Sequence of chain A:
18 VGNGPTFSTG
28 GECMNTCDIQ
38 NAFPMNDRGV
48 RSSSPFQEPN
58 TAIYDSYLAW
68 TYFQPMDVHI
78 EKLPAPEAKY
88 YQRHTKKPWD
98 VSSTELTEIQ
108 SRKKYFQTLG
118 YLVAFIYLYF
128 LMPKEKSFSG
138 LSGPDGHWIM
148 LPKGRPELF

Sequence of chain B:
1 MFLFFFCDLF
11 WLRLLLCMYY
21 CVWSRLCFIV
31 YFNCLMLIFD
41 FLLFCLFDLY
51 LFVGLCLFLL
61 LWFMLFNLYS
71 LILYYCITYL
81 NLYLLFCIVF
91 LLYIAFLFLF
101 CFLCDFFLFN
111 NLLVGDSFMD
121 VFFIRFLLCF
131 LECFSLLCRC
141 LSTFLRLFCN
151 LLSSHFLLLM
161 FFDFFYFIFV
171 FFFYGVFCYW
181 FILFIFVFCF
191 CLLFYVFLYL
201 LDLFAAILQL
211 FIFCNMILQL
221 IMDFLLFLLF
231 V

Residue-level contacts at the interface:
Residue L14 in chain B is in contact with residue Y118 in chain A (closest heavy-atom distance 4.0 Å).
Residue M18 in chain B contacts residue T115 in chain A (closest heavy-atom distance 4.0 Å).
Residue F10 in chain B contacts residue A121 in chain A (closest heavy-atom distance 3.7 Å).
Residue C17 in chain B is in contact with residue Q114 in chain A (closest heavy-atom distance 4.0 Å).
Residue C27 in chain B contacts residue G27 in chain A (closest heavy-atom distance 3.7 Å).
Residue L3 in chain B interacts with residue E132 in chain A (closest heavy-atom distance 3.6 Å).
Residue R25 in chain B is in contact with residue M31 in chain A (closest heavy-atom distance 4.0 Å).
Residue C27 in chain B interacts with residue T26 in chain A (closest heavy-atom distance 3.4 Å).
Residue C17 in chain B is in contact with residue K111 in chain A (closest heavy-atom distance 3.7 Å).
Residue R25 in chain B is in contact with residue F40 in chain A (closest heavy-atom distance 3.9 Å).
Residue L14 in chain B contacts residue L119 in chain A (closest heavy-atom distance 3.6 Å).
Residue F6 in chain B is in contact with residue M129 in chain A (closest heavy-atom distance 3.9 Å).
Residue F6 in chain B contacts residue L125 in chain A (closest heavy-atom distance 3.5 Å).
Residue R13 in chain B interacts with residue Y118 in chain A (closest heavy-atom distance 3.3 Å).
Residue F10 in chain B is in contact with residue Y118 in chain A (closest heavy-atom distance 3.9 Å).
Residue F28 in chain B contacts residue G28 in chain A (closest heavy-atom distance 3.4 Å).
Residue C7 in chain B interacts with residue Y126 in chain A (closest heavy-atom distance 4.6 Å).
Residue C27 in chain B is in contact with residue E29 in chain A (closest heavy-atom distance 4.1 Å).
Residue W11 in chain B interacts with residue F122 in chain A (closest heavy-atom distance 4.2 Å).
Residue F28 in chain B is in contact with residue G27 in chain A (closest heavy-atom distance 3.1 Å).
Residue C21 in chain B is in contact with residue K111 in chain A (closest heavy-atom distance 3.8 Å).
Residue F10 in chain B is in contact with residue F122 in chain A (closest heavy-atom distance 4.7 Å).
Residue F28 in chain B contacts residue E29 in chain A (closest heavy-atom distance 4.1 Å).
Residue W11 in chain B contacts residue L119 in chain A (closest heavy-atom distance 4.2 Å).
Residue F10 in chain B contacts residue Y126 in chain A (closest heavy-atom distance 5.0 Å).
Residue D8 in chain B is in contact with residue Y126 in chain A (closest heavy-atom distance 2.1 Å).
Residue F28 in chain B interacts with residue L65 in chain A (closest heavy-atom distance 4.4 Å).
Residue C21 in chain B interacts with residue S108 in chain A (closest heavy-atom distance 4.6 Å).
Residue C21 in chain B interacts with residue Q107 in chain A (closest heavy-atom distance 4.2 Å).
Residue R25 in chain B interacts with residue S25 in chain A (closest heavy-atom distance 3.3 Å).
Residue R25 in chain B interacts with residue I36 in chain A (closest heavy-atom distance 4.1 Å).
Residue S24 in chain B interacts with residue S25 in chain A (closest heavy-atom distance 4.1 Å).
Residue M1 in chain B is in contact with residue K133 in chain A (closest heavy-atom distance 4.9 Å).
Residue R25 in chain B interacts with residue F24 in chain A (closest heavy-atom distance 4.5 Å).
Residue F10 in chain B contacts residue L125 in chain A (closest heavy-atom distance 3.9 Å).
Residue R25 in chain B is in contact with residue G27 in chain A (closest heavy-atom distance 3.7 Å).
Residue L9 in chain B interacts with residue Y126 in chain A (closest heavy-atom distance 5.0 Å).
Residue F2 in chain B is in contact with residue I146 in chain A (closest heavy-atom distance 4.5 Å).
Residue W23 in chain B interacts with residue L103 in chain A (closest heavy-atom distance 4.1 Å).
Residue C17 in chain B contacts residue T115 in chain A (closest heavy-atom distance 3.6 Å).
Residue L14 in chain B is in contact with residue T115 in chain A (closest heavy-atom distance 3.6 Å).
Residue R25 in chain B contacts residue T26 in chain A (closest heavy-atom distance 3.9 Å).
Residue C17 in chain B is in contact with residue Y118 in chain A (closest heavy-atom distance 3.7 Å).

These two protein chains interact to form a complex.